Sequence of protein 2:
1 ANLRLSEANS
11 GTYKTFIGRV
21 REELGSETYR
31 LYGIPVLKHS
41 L

Sequence of protein 1:
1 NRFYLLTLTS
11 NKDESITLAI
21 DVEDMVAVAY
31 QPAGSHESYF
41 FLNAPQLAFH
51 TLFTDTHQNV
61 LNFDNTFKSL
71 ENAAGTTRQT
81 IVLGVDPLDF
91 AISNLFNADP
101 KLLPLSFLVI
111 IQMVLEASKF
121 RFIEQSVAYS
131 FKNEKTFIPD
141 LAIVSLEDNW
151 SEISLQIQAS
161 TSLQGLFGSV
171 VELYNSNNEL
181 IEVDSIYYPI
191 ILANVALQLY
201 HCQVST

This data describes a binding interaction between two proteins.

Interface contacts:
Residue Y4 in protein 1 contacts residue A1 in protein 2 (closest heavy-atom distance 3.2 Å).
Residue A196 in protein 1 contacts residue R21 in protein 2 (closest heavy-atom distance 3.4 Å).
Residue T9 in protein 1 is in contact with residue L3 in protein 2 (closest heavy-atom distance 2.9 Å).
Residue T161 in protein 1 interacts with residue Y32 in protein 2 (closest heavy-atom distance 3.7 Å).
Residue V114 in protein 1 interacts with residue I17 in protein 2 (closest heavy-atom distance 3.6 Å).
Residue V127 in protein 1 contacts residue Y13 in protein 2 (closest heavy-atom distance 3.3 Å).
Residue T9 in protein 1 is in contact with residue L5 in protein 2 (closest heavy-atom distance 3.0 Å).
Residue D13 in protein 1 is in contact with residue R4 in protein 2 (closest heavy-atom distance 2.8 Å).
Residue E124 in protein 1 contacts residue K14 in protein 2 (closest heavy-atom distance 3.7 Å).
Residue Q198 in protein 1 is in contact with residue L37 in protein 2 (closest heavy-atom distance 3.1 Å).
Residue S118 in protein 1 interacts with residue I17 in protein 2 (closest heavy-atom distance 3.6 Å).
Residue L197 in protein 1 contacts residue P35 in protein 2 (closest heavy-atom distance 3.7 Å).
Residue L8 in protein 1 is in contact with residue L3 in protein 2 (closest heavy-atom distance 3.5 Å).
Residue C202 in protein 1 is in contact with residue Y29 in protein 2 (closest heavy-atom distance 3.0 Å).
Residue V22 in protein 1 contacts residue L37 in protein 2 (closest heavy-atom distance 3.7 Å).
Residue A196 in protein 1 contacts residue P35 in protein 2 (closest heavy-atom distance 3.3 Å).
Residue M25 in protein 1 is in contact with residue L24 in protein 2 (closest heavy-atom distance 3.8 Å).
Residue T7 in protein 1 is in contact with residue L3 in protein 2 (closest heavy-atom distance 3.0 Å).
Residue A117 in protein 1 interacts with residue Y13 in protein 2 (closest heavy-atom distance 3.0 Å).
Residue T9 in protein 1 interacts with residue R4 in protein 2 (closest heavy-atom distance 3.7 Å).
Residue F120 in protein 1 contacts residue R21 in protein 2 (closest heavy-atom distance 3.7 Å).
Residue T7 in protein 1 is in contact with residue N2 in protein 2 (closest heavy-atom distance 3.1 Å).
Residue S118 in protein 1 contacts residue V20 in protein 2 (closest heavy-atom distance 3.5 Å).
Residue T9 in protein 1 interacts with residue N2 in protein 2 (closest heavy-atom distance 3.7 Å).
Residue V22 in protein 1 is in contact with residue K38 in protein 2 (closest heavy-atom distance 3.7 Å).
Residue V195 in protein 1 contacts residue I34 in protein 2 (closest heavy-atom distance 3.5 Å).
Residue Q203 in protein 1 is in contact with residue Y29 in protein 2 (closest heavy-atom distance 3.7 Å).
Residue Q158 in protein 1 is in contact with residue L31 in protein 2 (closest heavy-atom distance 3.5 Å).
Residue F3 in protein 1 is in contact with residue L41 in protein 2 (closest heavy-atom distance 3.5 Å).
Residue R121 in protein 1 is in contact with residue R21 in protein 2 (closest heavy-atom distance 3.8 Å).
Residue Q198 in protein 1 interacts with residue V36 in protein 2 (closest heavy-atom distance 3.5 Å).
Residue Y4 in protein 1 is in contact with residue L41 in protein 2 (closest heavy-atom distance 3.7 Å).
Residue V22 in protein 1 is in contact with residue L24 in protein 2 (closest heavy-atom distance 3.7 Å).
Residue L197 in protein 1 is in contact with residue G25 in protein 2 (closest heavy-atom distance 3.7 Å).
Residue N1 in protein 1 is in contact with residue S40 in protein 2 (closest heavy-atom distance 3.3 Å).
Residue Y4 in protein 1 is in contact with residue E23 in protein 2 (closest heavy-atom distance 2.5 Å).
Residue Q198 in protein 1 is in contact with residue P35 in protein 2 (closest heavy-atom distance 3.0 Å).
Residue A117 in protein 1 is in contact with residue R21 in protein 2 (closest heavy-atom distance 2.8 Å).
Residue N11 in protein 1 interacts with residue L5 in protein 2 (closest heavy-atom distance 3.8 Å).
Residue M113 in protein 1 is in contact with residue Y13 in protein 2 (closest heavy-atom distance 2.7 Å).
Residue I186 in protein 1 contacts residue Y32 in protein 2 (closest heavy-atom distance 3.3 Å).
Residue F131 in protein 1 interacts with residue S10 in protein 2 (closest heavy-atom distance 3.7 Å).
Residue L192 in protein 1 interacts with residue Y32 in protein 2 (closest heavy-atom distance 3.8 Å).
Residue A128 in protein 1 contacts residue K14 in protein 2 (closest heavy-atom distance 3.7 Å).
Residue S160 in protein 1 contacts residue Y32 in protein 2 (closest heavy-atom distance 2.7 Å).
Residue A128 in protein 1 contacts residue S10 in protein 2 (closest heavy-atom distance 3.6 Å).
Residue T206 in protein 1 interacts with residue L31 in protein 2 (closest heavy-atom distance 3.8 Å).
Residue D89 in protein 1 contacts residue L5 in protein 2 (closest heavy-atom distance 3.4 Å).
Residue N1 in protein 1 interacts with residue L41 in protein 2 (closest heavy-atom distance 2.8 Å).
Residue Y200 in protein 1 contacts residue V36 in protein 2 (closest heavy-atom distance 3.7 Å).
Residue E124 in protein 1 interacts with residue R21 in protein 2 (closest heavy-atom distance 2.9 Å).
Residue S118 in protein 1 interacts with residue R21 in protein 2 (closest heavy-atom distance 2.8 Å).
Residue N11 in protein 1 interacts with residue S6 in protein 2 (closest heavy-atom distance 3.3 Å).
Residue Y4 in protein 1 is in contact with residue L24 in protein 2 (closest heavy-atom distance 3.8 Å).
Residue Q198 in protein 1 is in contact with residue I34 in protein 2 (closest heavy-atom distance 3.0 Å).
Residue T7 in protein 1 interacts with residue A1 in protein 2 (closest heavy-atom distance 3.0 Å).
Residue L6 in protein 1 is in contact with residue A1 in protein 2 (closest heavy-atom distance 3.6 Å).
Residue V204 in protein 1 is in contact with residue Y29 in protein 2 (closest heavy-atom distance 3.1 Å).
Residue G165 in protein 1 interacts with residue Y32 in protein 2 (closest heavy-atom distance 3.5 Å).
Residue E124 in protein 1 is in contact with residue Y13 in protein 2 (closest heavy-atom distance 3.7 Å).